Sequence of chain B:
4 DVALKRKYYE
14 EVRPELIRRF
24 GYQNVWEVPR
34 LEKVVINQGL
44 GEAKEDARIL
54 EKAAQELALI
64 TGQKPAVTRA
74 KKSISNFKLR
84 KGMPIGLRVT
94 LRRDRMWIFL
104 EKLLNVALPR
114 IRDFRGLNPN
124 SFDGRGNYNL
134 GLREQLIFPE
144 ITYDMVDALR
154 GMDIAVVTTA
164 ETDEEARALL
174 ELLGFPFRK

Sequence of chain A:
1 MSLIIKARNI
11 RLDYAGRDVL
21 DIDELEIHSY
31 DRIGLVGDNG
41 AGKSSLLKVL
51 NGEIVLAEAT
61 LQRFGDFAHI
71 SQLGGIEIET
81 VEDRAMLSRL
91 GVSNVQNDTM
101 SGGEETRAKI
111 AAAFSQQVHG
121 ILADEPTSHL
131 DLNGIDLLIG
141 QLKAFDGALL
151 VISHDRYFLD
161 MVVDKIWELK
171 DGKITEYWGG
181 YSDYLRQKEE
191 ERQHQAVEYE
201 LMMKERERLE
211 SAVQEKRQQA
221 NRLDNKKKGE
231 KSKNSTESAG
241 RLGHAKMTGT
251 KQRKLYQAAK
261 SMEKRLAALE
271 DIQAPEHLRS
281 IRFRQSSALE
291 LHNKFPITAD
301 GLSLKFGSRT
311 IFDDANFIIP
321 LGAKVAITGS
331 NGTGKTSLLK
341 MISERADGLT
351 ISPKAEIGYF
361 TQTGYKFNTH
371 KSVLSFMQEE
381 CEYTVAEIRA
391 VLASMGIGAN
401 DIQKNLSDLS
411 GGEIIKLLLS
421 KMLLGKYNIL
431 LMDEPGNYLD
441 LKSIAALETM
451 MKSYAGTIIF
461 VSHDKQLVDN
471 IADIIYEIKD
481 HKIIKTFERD

Interface contacts:
Residue Y383 in chain A is in contact with residue R51 in chain B (closest heavy-atom distance 5.0 Å).
Residue V385 in chain A is in contact with residue D49 in chain B (closest heavy-atom distance 3.1 Å).
Residue V385 in chain A is in contact with residue E48 in chain B (closest heavy-atom distance 4.4 Å).
Residue V385 in chain A contacts residue R51 in chain B (closest heavy-atom distance 3.4 Å).
Residue A386 in chain A is in contact with residue E48 in chain B (closest heavy-atom distance 3.4 Å).
Residue A386 in chain A contacts residue D49 in chain B (closest heavy-atom distance 4.5 Å).
Residue R389 in chain A contacts residue D49 in chain B (closest heavy-atom distance 4.2 Å).
Residue E382 in chain A contacts residue R51 in chain B (closest heavy-atom distance 3.2 Å).

This data describes a binding interaction between two proteins.